Sequence of the second protein:
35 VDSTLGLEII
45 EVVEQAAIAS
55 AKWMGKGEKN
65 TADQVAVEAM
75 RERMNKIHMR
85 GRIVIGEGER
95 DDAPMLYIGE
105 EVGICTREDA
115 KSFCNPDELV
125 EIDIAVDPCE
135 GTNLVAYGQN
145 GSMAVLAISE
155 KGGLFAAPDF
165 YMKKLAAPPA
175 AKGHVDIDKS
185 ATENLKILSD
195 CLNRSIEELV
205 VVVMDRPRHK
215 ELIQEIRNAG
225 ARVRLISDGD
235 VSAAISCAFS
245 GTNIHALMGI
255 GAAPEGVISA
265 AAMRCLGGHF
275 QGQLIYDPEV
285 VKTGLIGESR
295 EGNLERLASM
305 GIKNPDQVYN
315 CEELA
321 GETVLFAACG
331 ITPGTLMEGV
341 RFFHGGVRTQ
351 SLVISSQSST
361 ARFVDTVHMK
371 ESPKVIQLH

Contacts between the two chains:
Residue E202 in the first protein interacts with residue F343 in the second protein (closest heavy-atom distance 3.1 Å).
Residue A55 in the first protein contacts residue R226 in the second protein (closest heavy-atom distance 2.9 Å).
Residue V227 in the first protein interacts with residue G142 in the second protein (closest heavy-atom distance 3.3 Å).
Residue G59 in the first protein contacts residue V227 in the second protein (closest heavy-atom distance 3.1 Å).
Residue V340 in the first protein is in contact with residue N247 in the second protein (closest heavy-atom distance 3.9 Å).
Residue R228 in the first protein interacts with residue M58 in the second protein (closest heavy-atom distance 3.5 Å).
Residue R228 in the first protein contacts residue Y141 in the second protein (closest heavy-atom distance 4.0 Å).
Residue R221 in the first protein contacts residue K60 in the second protein (closest heavy-atom distance 3.4 Å).
Residue G59 in the first protein interacts with residue R221 in the second protein (closest heavy-atom distance 2.7 Å).
Residue Q143 in the first protein is in contact with residue L229 in the second protein (closest heavy-atom distance 3.5 Å).
Residue R198 in the first protein interacts with residue F342 in the second protein (closest heavy-atom distance 3.2 Å).
Residue N144 in the first protein contacts residue R228 in the second protein (closest heavy-atom distance 2.9 Å).
Residue A140 in the first protein is in contact with residue R221 in the second protein (closest heavy-atom distance 4.2 Å).
Residue G142 in the first protein contacts residue R228 in the second protein (closest heavy-atom distance 3.6 Å).
Residue F342 in the first protein is in contact with residue R198 in the second protein (closest heavy-atom distance 3.3 Å).
Residue R228 in the first protein is in contact with residue P333 in the second protein (closest heavy-atom distance 3.7 Å).
Residue R226 in the first protein is in contact with residue A55 in the second protein (closest heavy-atom distance 3.0 Å).
Residue L229 in the first protein contacts residue Y141 in the second protein (closest heavy-atom distance 3.0 Å).
Residue M58 in the first protein interacts with residue R228 in the second protein (closest heavy-atom distance 3.9 Å).
Residue R226 in the first protein interacts with residue R341 in the second protein (closest heavy-atom distance 4.1 Å).
Residue M58 in the first protein contacts residue V227 in the second protein (closest heavy-atom distance 3.2 Å).
Residue V340 in the first protein contacts residue R226 in the second protein (closest heavy-atom distance 3.1 Å).
Residue V227 in the first protein contacts residue Y141 in the second protein (closest heavy-atom distance 4.1 Å).
Residue R226 in the first protein contacts residue M58 in the second protein (closest heavy-atom distance 3.6 Å).
Residue H344 in the first protein interacts with residue N197 in the second protein (closest heavy-atom distance 3.1 Å).
Residue R226 in the first protein contacts residue V340 in the second protein (closest heavy-atom distance 3.0 Å).
Residue R221 in the first protein interacts with residue G61 in the second protein (closest heavy-atom distance 3.3 Å).
Residue M58 in the first protein is in contact with residue V204 in the second protein (closest heavy-atom distance 3.9 Å).
Residue N247 in the first protein is in contact with residue V340 in the second protein (closest heavy-atom distance 4.1 Å).
Residue R198 in the first protein contacts residue F343 in the second protein (closest heavy-atom distance 3.9 Å).
Residue F342 in the first protein contacts residue R226 in the second protein (closest heavy-atom distance 3.4 Å).
Residue R221 in the first protein is in contact with residue A140 in the second protein (closest heavy-atom distance 4.1 Å).
Residue E202 in the first protein is in contact with residue H344 in the second protein (closest heavy-atom distance 3.6 Å).
Residue R228 in the first protein contacts residue G142 in the second protein (closest heavy-atom distance 3.4 Å).
Residue G142 in the first protein contacts residue V227 in the second protein (closest heavy-atom distance 3.4 Å).
Residue E202 in the first protein interacts with residue F342 in the second protein (closest heavy-atom distance 3.4 Å).
Residue N247 in the first protein interacts with residue R341 in the second protein (closest heavy-atom distance 3.7 Å).
Residue M58 in the first protein contacts residue R226 in the second protein (closest heavy-atom distance 3.6 Å).
Residue V227 in the first protein contacts residue M58 in the second protein (closest heavy-atom distance 3.2 Å).
Residue G61 in the first protein is in contact with residue R221 in the second protein (closest heavy-atom distance 3.3 Å).
Residue D209 in the first protein interacts with residue Y141 in the second protein (closest heavy-atom distance 3.6 Å).
Residue Y141 in the first protein contacts residue L229 in the second protein (closest heavy-atom distance 2.9 Å).
Residue V204 in the first protein is in contact with residue M58 in the second protein (closest heavy-atom distance 3.9 Å).
Residue K60 in the first protein interacts with residue R221 in the second protein (closest heavy-atom distance 3.2 Å).
Residue R226 in the first protein is in contact with residue F342 in the second protein (closest heavy-atom distance 3.5 Å).
Residue F343 in the first protein contacts residue E202 in the second protein (closest heavy-atom distance 3.2 Å).
Residue N197 in the first protein interacts with residue H344 in the second protein (closest heavy-atom distance 3.2 Å).
Residue R221 in the first protein is in contact with residue G59 in the second protein (closest heavy-atom distance 2.7 Å).
Residue N144 in the first protein contacts residue N144 in the second protein (closest heavy-atom distance 3.2 Å).
Residue L229 in the first protein contacts residue Q143 in the second protein (closest heavy-atom distance 3.8 Å).
Residue F342 in the first protein contacts residue E202 in the second protein (closest heavy-atom distance 3.4 Å).
Residue R341 in the first protein interacts with residue N247 in the second protein (closest heavy-atom distance 3.6 Å).
Residue H344 in the first protein interacts with residue E202 in the second protein (closest heavy-atom distance 3.5 Å).
Residue R198 in the first protein interacts with residue H344 in the second protein (closest heavy-atom distance 4.0 Å).
Residue H344 in the first protein interacts with residue R198 in the second protein (closest heavy-atom distance 4.0 Å).
Residue Y141 in the first protein is in contact with residue D209 in the second protein (closest heavy-atom distance 3.5 Å).
Residue P333 in the first protein contacts residue R228 in the second protein (closest heavy-atom distance 4.1 Å).
Residue Y141 in the first protein contacts residue R228 in the second protein (closest heavy-atom distance 3.9 Å).
Residue V227 in the first protein interacts with residue G59 in the second protein (closest heavy-atom distance 3.0 Å).
Residue F343 in the first protein interacts with residue R198 in the second protein (closest heavy-atom distance 3.9 Å).

The following describes two proteins that form a bound complex.

Sequence of the first protein:
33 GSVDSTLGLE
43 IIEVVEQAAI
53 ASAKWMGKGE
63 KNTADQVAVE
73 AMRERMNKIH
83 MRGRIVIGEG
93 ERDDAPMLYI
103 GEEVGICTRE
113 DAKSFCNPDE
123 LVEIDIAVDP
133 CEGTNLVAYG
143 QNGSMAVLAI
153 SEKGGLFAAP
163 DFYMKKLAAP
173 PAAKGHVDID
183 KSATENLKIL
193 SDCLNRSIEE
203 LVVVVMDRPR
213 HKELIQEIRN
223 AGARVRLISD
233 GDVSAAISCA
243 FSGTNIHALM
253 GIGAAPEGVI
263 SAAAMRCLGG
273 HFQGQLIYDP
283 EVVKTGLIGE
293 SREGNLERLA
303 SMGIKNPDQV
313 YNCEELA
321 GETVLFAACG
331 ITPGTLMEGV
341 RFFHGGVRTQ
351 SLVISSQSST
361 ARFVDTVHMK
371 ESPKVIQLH